Sequence of protein 2:
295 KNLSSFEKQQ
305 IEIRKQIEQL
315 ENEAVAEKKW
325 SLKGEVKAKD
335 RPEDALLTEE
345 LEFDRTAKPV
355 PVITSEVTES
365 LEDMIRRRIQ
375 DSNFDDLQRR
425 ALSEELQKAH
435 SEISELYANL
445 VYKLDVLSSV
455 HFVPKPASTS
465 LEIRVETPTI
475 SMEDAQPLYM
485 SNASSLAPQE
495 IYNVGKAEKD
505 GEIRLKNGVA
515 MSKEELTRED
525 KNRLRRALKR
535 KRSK

This data describes a binding interaction between two proteins.

Sequence of protein 1:
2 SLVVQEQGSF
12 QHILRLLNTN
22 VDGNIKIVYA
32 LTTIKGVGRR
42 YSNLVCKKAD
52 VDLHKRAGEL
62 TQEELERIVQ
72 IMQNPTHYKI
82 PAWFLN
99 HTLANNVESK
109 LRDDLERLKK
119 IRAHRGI

Residue-level contacts at the interface:
Residue L341 in protein 2 contacts residue L116 in protein 1 (closest heavy-atom distance 3.7 Å).
Residue D338 in protein 2 is in contact with residue D112 in protein 1 (closest heavy-atom distance 3.9 Å).
Residue E343 in protein 2 is in contact with residue R120 in protein 1 (closest heavy-atom distance 4.3 Å).
Residue L341 in protein 2 contacts residue R120 in protein 1 (closest heavy-atom distance 2.4 Å).
Residue E344 in protein 2 interacts with residue R120 in protein 1 (closest heavy-atom distance 4.1 Å).
Residue T342 in protein 2 contacts residue R120 in protein 1 (closest heavy-atom distance 4.1 Å).
Residue T342 in protein 2 contacts residue I119 in protein 1 (closest heavy-atom distance 3.7 Å).
Residue L341 in protein 2 contacts residue I119 in protein 1 (closest heavy-atom distance 4.5 Å).
Residue L340 in protein 2 is in contact with residue R120 in protein 1 (closest heavy-atom distance 4.2 Å).
Residue D338 in protein 2 contacts residue L116 in protein 1 (closest heavy-atom distance 4.9 Å).